Sequence of chain B:
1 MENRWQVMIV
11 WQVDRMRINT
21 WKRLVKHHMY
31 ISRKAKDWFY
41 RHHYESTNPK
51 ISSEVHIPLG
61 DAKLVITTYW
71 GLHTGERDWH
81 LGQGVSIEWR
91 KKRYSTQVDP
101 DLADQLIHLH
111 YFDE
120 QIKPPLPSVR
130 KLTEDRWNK

Sequence of chain A:
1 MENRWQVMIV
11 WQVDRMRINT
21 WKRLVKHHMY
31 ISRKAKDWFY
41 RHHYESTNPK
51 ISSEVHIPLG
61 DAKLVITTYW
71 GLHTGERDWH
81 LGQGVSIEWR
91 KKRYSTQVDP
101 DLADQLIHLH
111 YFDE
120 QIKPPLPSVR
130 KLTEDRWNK

Residue-level contacts at the interface:
Residue Y30 in chain B interacts with residue R33 in chain A (closest heavy-atom distance 4.4 Å).
Residue R33 in chain B contacts residue I31 in chain A (closest heavy-atom distance 3.0 Å).
Residue R33 in chain B interacts with residue Y30 in chain A (closest heavy-atom distance 4.4 Å).
Residue K36 in chain B contacts residue I31 in chain A (closest heavy-atom distance 4.7 Å).
Residue R33 in chain B contacts residue R33 in chain A (closest heavy-atom distance 4.5 Å).
Residue R33 in chain B interacts with residue S32 in chain A (closest heavy-atom distance 5.0 Å).
Residue S32 in chain B is in contact with residue R33 in chain A (closest heavy-atom distance 5.0 Å).
Residue I31 in chain B contacts residue K36 in chain A (closest heavy-atom distance 4.7 Å).
Residue I31 in chain B is in contact with residue R33 in chain A (closest heavy-atom distance 3.0 Å).

These two protein chains interact to form a complex.